Residue-level contacts at the interface:
Residue R50 in the second protein contacts residue V9 in the first protein (closest heavy-atom distance 4.0 Å).

Sequence of the first protein:
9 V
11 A

These two protein chains interact to form a complex.

Sequence of the second protein:
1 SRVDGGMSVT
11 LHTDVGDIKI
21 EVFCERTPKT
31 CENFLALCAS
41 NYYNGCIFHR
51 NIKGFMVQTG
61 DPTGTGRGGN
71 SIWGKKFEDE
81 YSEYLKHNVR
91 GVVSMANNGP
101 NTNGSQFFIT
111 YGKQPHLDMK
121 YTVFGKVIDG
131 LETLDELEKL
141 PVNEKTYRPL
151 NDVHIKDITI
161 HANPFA